The following describes two proteins that form a bound complex.

Residue-level contacts at the interface:
Residue R217 in chain A contacts residue E100 in chain B (closest heavy-atom distance 2.8 Å).
Residue F313 in chain A is in contact with residue R145 in chain B (closest heavy-atom distance 3.4 Å).
Residue F313 in chain A interacts with residue E132 in chain B (closest heavy-atom distance 3.3 Å).
Residue L278 in chain A interacts with residue R365 in chain B (closest heavy-atom distance 3.6 Å).
Residue K254 in chain A is in contact with residue V370 in chain B (closest heavy-atom distance 3.4 Å).
Residue Y397 in chain A is in contact with residue P175 in chain B (closest heavy-atom distance 3.3 Å).
Residue Q129 in chain A contacts residue S96 in chain B (closest heavy-atom distance 3.2 Å).
Residue A408 in chain A is in contact with residue A102 in chain B (closest heavy-atom distance 3.6 Å).
Residue L391 in chain A interacts with residue S140 in chain B (closest heavy-atom distance 3.1 Å).
Residue H310 in chain A interacts with residue Y134 in chain B (closest heavy-atom distance 3.4 Å).
Residue P396 in chain A is in contact with residue W362 in chain B (closest heavy-atom distance 3.5 Å).
Residue E404 in chain A contacts residue C106 in chain B (closest heavy-atom distance 3.6 Å).
Residue E317 in chain A interacts with residue V141 in chain B (closest heavy-atom distance 3.4 Å).
Residue K254 in chain A is in contact with residue F369 in chain B (closest heavy-atom distance 3.2 Å).
Residue L391 in chain A is in contact with residue R167 in chain B (closest heavy-atom distance 3.6 Å).
Residue R217 in chain A interacts with residue D97 in chain B (closest heavy-atom distance 3.4 Å).
Residue L298 in chain A contacts residue L366 in chain B (closest heavy-atom distance 3.5 Å).
Residue R294 in chain A interacts with residue S176 in chain B (closest heavy-atom distance 3.6 Å).
Residue A408 in chain A is in contact with residue L103 in chain B (closest heavy-atom distance 3.6 Å).
Residue V128 in chain A is in contact with residue E100 in chain B (closest heavy-atom distance 3.4 Å).
Residue R217 in chain A is in contact with residue A371 in chain B (closest heavy-atom distance 3.0 Å).
Residue R326 in chain A interacts with residue F311 in chain B (closest heavy-atom distance 3.5 Å).
Residue E303 in chain A interacts with residue R365 in chain B (closest heavy-atom distance 3.5 Å).
Residue R294 in chain A is in contact with residue P175 in chain B (closest heavy-atom distance 3.3 Å).
Residue Y393 in chain A is in contact with residue E355 in chain B (closest heavy-atom distance 2.6 Å).
Residue L298 in chain A interacts with residue W362 in chain B (closest heavy-atom distance 3.5 Å).
Residue C392 in chain A is in contact with residue S140 in chain B (closest heavy-atom distance 2.9 Å).
Residue A311 in chain A is in contact with residue Y143 in chain B (closest heavy-atom distance 3.2 Å).
Residue Y397 in chain A contacts residue R173 in chain B (closest heavy-atom distance 3.2 Å).
Residue Y393 in chain A interacts with residue E358 in chain B (closest heavy-atom distance 3.6 Å).
Residue Y397 in chain A is in contact with residue D174 in chain B (closest heavy-atom distance 3.5 Å).
Residue C312 in chain A interacts with residue Y143 in chain B (closest heavy-atom distance 3.5 Å).
Residue R217 in chain A is in contact with residue V370 in chain B (closest heavy-atom distance 2.9 Å).
Residue C312 in chain A contacts residue Y134 in chain B (closest heavy-atom distance 3.2 Å).
Residue G394 in chain A is in contact with residue K172 in chain B (closest heavy-atom distance 3.6 Å).
Residue R292 in chain A interacts with residue E180 in chain B (closest heavy-atom distance 2.5 Å).
Residue V252 in chain A is in contact with residue F369 in chain B (closest heavy-atom distance 3.3 Å).
Residue V287 in chain A is in contact with residue S176 in chain B (closest heavy-atom distance 3.4 Å).
Residue R217 in chain A is in contact with residue A372 in chain B (closest heavy-atom distance 2.6 Å).
Residue Y397 in chain A contacts residue D178 in chain B (closest heavy-atom distance 2.3 Å).
Residue L278 in chain A is in contact with residue F369 in chain B (closest heavy-atom distance 3.3 Å).
Residue P318 in chain A is in contact with residue Y240 in chain B (closest heavy-atom distance 3.5 Å).
Residue E317 in chain A interacts with residue Y143 in chain B (closest heavy-atom distance 2.6 Å).
Residue R294 in chain A contacts residue D174 in chain B (closest heavy-atom distance 2.7 Å).
Residue Y387 in chain A is in contact with residue R167 in chain B (closest heavy-atom distance 3.5 Å).
Residue I296 in chain A is in contact with residue W362 in chain B (closest heavy-atom distance 3.0 Å).
Residue E317 in chain A interacts with residue R167 in chain B (closest heavy-atom distance 3.4 Å).
Residue Y397 in chain A is in contact with residue R184 in chain B (closest heavy-atom distance 2.8 Å).
Residue R292 in chain A interacts with residue S176 in chain B (closest heavy-atom distance 2.4 Å).
Residue W245 in chain A interacts with residue S176 in chain B (closest heavy-atom distance 3.5 Å).
Residue A390 in chain A interacts with residue Q169 in chain B (closest heavy-atom distance 3.1 Å).
Residue Y393 in chain A is in contact with residue Y359 in chain B (closest heavy-atom distance 3.6 Å).
Residue S402 in chain A is in contact with residue E110 in chain B (closest heavy-atom distance 2.5 Å).
Residue L391 in chain A interacts with residue T139 in chain B (closest heavy-atom distance 3.4 Å).
Residue L391 in chain A contacts residue Q169 in chain B (closest heavy-atom distance 3.5 Å).
Residue R292 in chain A interacts with residue D178 in chain B (closest heavy-atom distance 3.3 Å).
Residue I293 in chain A interacts with residue P175 in chain B (closest heavy-atom distance 3.4 Å).
Residue S270 in chain A is in contact with residue D368 in chain B (closest heavy-atom distance 3.6 Å).
Residue F313 in chain A interacts with residue Y134 in chain B (closest heavy-atom distance 3.6 Å).
Residue R217 in chain A contacts residue F98 in chain B (closest heavy-atom distance 3.4 Å).

Sequence of chain B:
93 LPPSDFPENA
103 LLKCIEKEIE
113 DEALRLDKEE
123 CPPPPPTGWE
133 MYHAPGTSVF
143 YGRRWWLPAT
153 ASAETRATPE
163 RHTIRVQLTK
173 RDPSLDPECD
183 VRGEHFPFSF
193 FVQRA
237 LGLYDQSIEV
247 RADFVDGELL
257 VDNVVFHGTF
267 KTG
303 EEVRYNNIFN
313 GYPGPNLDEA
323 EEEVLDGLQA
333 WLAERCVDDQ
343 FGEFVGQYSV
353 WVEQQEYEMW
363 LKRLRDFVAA

Sequence of chain A:
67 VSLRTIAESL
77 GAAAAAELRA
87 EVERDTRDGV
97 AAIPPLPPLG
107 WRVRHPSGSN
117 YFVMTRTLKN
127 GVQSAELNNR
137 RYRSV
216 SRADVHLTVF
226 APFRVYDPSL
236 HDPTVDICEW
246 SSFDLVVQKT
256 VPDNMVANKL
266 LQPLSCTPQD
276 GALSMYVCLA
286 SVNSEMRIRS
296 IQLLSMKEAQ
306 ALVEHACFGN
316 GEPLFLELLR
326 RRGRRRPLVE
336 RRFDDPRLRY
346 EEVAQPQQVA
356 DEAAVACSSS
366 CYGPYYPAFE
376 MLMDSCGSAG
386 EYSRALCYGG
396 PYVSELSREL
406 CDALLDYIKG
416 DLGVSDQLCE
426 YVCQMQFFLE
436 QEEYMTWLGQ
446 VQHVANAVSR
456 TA